Sequence of protein 2:
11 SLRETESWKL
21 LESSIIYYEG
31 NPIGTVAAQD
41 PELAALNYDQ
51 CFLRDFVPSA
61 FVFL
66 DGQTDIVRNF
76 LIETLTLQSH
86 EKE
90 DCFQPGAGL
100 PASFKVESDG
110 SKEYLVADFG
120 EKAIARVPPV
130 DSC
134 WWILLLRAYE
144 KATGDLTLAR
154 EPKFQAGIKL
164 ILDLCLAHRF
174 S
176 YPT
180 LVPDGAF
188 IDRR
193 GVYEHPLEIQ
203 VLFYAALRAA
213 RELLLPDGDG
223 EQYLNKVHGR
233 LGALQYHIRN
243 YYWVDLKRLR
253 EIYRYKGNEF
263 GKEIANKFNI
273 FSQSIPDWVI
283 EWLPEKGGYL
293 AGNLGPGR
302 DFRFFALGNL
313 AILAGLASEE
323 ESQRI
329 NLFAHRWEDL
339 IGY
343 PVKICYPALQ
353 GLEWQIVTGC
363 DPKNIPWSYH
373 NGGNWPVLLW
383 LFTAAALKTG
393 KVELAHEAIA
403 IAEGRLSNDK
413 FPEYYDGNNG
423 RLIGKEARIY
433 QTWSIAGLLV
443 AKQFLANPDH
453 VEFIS

This data describes a binding interaction between two proteins.

Sequence of protein 1:
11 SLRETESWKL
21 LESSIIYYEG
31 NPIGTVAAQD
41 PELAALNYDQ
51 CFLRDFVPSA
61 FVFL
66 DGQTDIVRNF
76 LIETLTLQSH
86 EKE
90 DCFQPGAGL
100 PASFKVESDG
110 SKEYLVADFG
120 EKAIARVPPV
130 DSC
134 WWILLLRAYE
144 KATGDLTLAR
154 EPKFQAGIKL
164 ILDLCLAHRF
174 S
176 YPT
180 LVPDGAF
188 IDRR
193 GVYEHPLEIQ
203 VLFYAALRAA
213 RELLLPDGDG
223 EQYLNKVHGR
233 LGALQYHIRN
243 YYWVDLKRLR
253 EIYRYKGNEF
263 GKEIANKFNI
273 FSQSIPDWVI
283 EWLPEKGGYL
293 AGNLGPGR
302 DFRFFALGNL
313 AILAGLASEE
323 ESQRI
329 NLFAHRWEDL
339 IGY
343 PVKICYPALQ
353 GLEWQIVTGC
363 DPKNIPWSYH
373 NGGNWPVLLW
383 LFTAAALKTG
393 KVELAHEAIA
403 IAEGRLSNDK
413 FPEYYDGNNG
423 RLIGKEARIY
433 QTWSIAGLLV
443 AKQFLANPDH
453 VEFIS

Interface contacts:
Residue S276 in protein 2 is in contact with residue G361 in protein 1 (closest heavy-atom distance 3.4 Å).
Residue Y243 in protein 2 is in contact with residue D90 in protein 1 (closest heavy-atom distance 2.5 Å).
Residue R172 in protein 2 contacts residue L167 in protein 1 (closest heavy-atom distance 3.5 Å).
Residue P94 in protein 2 contacts residue S174 in protein 1 (closest heavy-atom distance 3.4 Å).
Residue E196 in protein 2 is in contact with residue P182 in protein 1 (closest heavy-atom distance 3.5 Å).
Residue R125 in protein 2 contacts residue K269 in protein 1 (closest heavy-atom distance 3.4 Å).
Residue I123 in protein 2 interacts with residue N271 in protein 1 (closest heavy-atom distance 3.3 Å).
Residue A124 in protein 2 is in contact with residue P298 in protein 1 (closest heavy-atom distance 3.5 Å).
Residue E88 in protein 2 contacts residue K264 in protein 1 (closest heavy-atom distance 3.6 Å).
Residue P298 in protein 2 is in contact with residue A124 in protein 1 (closest heavy-atom distance 3.5 Å).
Residue R125 in protein 2 is in contact with residue I266 in protein 1 (closest heavy-atom distance 3.5 Å).
Residue K121 in protein 2 interacts with residue F262 in protein 1 (closest heavy-atom distance 3.3 Å).
Residue F262 in protein 2 contacts residue Q50 in protein 1 (closest heavy-atom distance 3.6 Å).
Residue F273 in protein 2 contacts residue P364 in protein 1 (closest heavy-atom distance 3.5 Å).
Residue K264 in protein 2 is in contact with residue R125 in protein 1 (closest heavy-atom distance 3.2 Å).
Residue R125 in protein 2 interacts with residue G263 in protein 1 (closest heavy-atom distance 2.9 Å).
Residue Y176 in protein 2 is in contact with residue F92 in protein 1 (closest heavy-atom distance 3.4 Å).
Residue G263 in protein 2 interacts with residue R125 in protein 1 (closest heavy-atom distance 2.9 Å).
Residue D117 in protein 2 interacts with residue F262 in protein 1 (closest heavy-atom distance 3.6 Å).
Residue R190 in protein 2 contacts residue N260 in protein 1 (closest heavy-atom distance 2.7 Å).
Residue R191 in protein 2 contacts residue R300 in protein 1 (closest heavy-atom distance 3.5 Å).
Residue V126 in protein 2 contacts residue P298 in protein 1 (closest heavy-atom distance 3.6 Å).
Residue P364 in protein 2 contacts residue F273 in protein 1 (closest heavy-atom distance 3.5 Å).
Residue N260 in protein 2 contacts residue R190 in protein 1 (closest heavy-atom distance 2.7 Å).
Residue L180 in protein 2 interacts with residue L180 in protein 1 (closest heavy-atom distance 3.6 Å).
Residue G299 in protein 2 contacts residue R191 in protein 1 (closest heavy-atom distance 3.0 Å).
Residue K269 in protein 2 is in contact with residue A124 in protein 1 (closest heavy-atom distance 3.2 Å).
Residue A124 in protein 2 interacts with residue K269 in protein 1 (closest heavy-atom distance 3.2 Å).
Residue L98 in protein 2 interacts with residue F173 in protein 1 (closest heavy-atom distance 3.5 Å).
Residue P182 in protein 2 contacts residue E196 in protein 1 (closest heavy-atom distance 3.5 Å).
Residue K121 in protein 2 contacts residue G263 in protein 1 (closest heavy-atom distance 2.9 Å).
Residue Y238 in protein 2 interacts with residue D90 in protein 1 (closest heavy-atom distance 3.6 Å).
Residue I266 in protein 2 contacts residue R125 in protein 1 (closest heavy-atom distance 3.5 Å).
Residue R125 in protein 2 is in contact with residue K264 in protein 1 (closest heavy-atom distance 3.2 Å).
Residue G361 in protein 2 interacts with residue S276 in protein 1 (closest heavy-atom distance 3.4 Å).
Residue Y195 in protein 2 is in contact with residue Y195 in protein 1 (closest heavy-atom distance 3.1 Å).
Residue G263 in protein 2 contacts residue K121 in protein 1 (closest heavy-atom distance 2.9 Å).
Residue K269 in protein 2 interacts with residue R125 in protein 1 (closest heavy-atom distance 3.4 Å).
Residue P298 in protein 2 interacts with residue D183 in protein 1 (closest heavy-atom distance 3.5 Å).
Residue E261 in protein 2 is in contact with residue I123 in protein 1 (closest heavy-atom distance 3.5 Å).
Residue L167 in protein 2 interacts with residue R172 in protein 1 (closest heavy-atom distance 3.5 Å).
Residue R300 in protein 2 is in contact with residue R191 in protein 1 (closest heavy-atom distance 3.5 Å).
Residue Q50 in protein 2 interacts with residue F262 in protein 1 (closest heavy-atom distance 3.6 Å).
Residue I123 in protein 2 interacts with residue E261 in protein 1 (closest heavy-atom distance 3.5 Å).
Residue P298 in protein 2 interacts with residue V126 in protein 1 (closest heavy-atom distance 3.6 Å).
Residue R172 in protein 2 is in contact with residue G95 in protein 1 (closest heavy-atom distance 3.0 Å).
Residue D90 in protein 2 contacts residue Y243 in protein 1 (closest heavy-atom distance 2.5 Å).
Residue F262 in protein 2 is in contact with residue D117 in protein 1 (closest heavy-atom distance 3.6 Å).
Residue D183 in protein 2 contacts residue E196 in protein 1 (closest heavy-atom distance 2.9 Å).
Residue F173 in protein 2 interacts with residue L98 in protein 1 (closest heavy-atom distance 3.5 Å).
Residue S174 in protein 2 contacts residue P94 in protein 1 (closest heavy-atom distance 3.4 Å).
Residue E196 in protein 2 contacts residue D183 in protein 1 (closest heavy-atom distance 2.9 Å).
Residue F92 in protein 2 interacts with residue Y176 in protein 1 (closest heavy-atom distance 3.4 Å).
Residue D90 in protein 2 contacts residue Y238 in protein 1 (closest heavy-atom distance 3.6 Å).
Residue G95 in protein 2 interacts with residue R172 in protein 1 (closest heavy-atom distance 3.0 Å).
Residue R191 in protein 2 interacts with residue G299 in protein 1 (closest heavy-atom distance 3.0 Å).
Residue D183 in protein 2 is in contact with residue P298 in protein 1 (closest heavy-atom distance 3.5 Å).
Residue N271 in protein 2 is in contact with residue I123 in protein 1 (closest heavy-atom distance 3.3 Å).
Residue F262 in protein 2 contacts residue K121 in protein 1 (closest heavy-atom distance 3.3 Å).
Residue K264 in protein 2 is in contact with residue E88 in protein 1 (closest heavy-atom distance 3.6 Å).